Sequence of the first protein:
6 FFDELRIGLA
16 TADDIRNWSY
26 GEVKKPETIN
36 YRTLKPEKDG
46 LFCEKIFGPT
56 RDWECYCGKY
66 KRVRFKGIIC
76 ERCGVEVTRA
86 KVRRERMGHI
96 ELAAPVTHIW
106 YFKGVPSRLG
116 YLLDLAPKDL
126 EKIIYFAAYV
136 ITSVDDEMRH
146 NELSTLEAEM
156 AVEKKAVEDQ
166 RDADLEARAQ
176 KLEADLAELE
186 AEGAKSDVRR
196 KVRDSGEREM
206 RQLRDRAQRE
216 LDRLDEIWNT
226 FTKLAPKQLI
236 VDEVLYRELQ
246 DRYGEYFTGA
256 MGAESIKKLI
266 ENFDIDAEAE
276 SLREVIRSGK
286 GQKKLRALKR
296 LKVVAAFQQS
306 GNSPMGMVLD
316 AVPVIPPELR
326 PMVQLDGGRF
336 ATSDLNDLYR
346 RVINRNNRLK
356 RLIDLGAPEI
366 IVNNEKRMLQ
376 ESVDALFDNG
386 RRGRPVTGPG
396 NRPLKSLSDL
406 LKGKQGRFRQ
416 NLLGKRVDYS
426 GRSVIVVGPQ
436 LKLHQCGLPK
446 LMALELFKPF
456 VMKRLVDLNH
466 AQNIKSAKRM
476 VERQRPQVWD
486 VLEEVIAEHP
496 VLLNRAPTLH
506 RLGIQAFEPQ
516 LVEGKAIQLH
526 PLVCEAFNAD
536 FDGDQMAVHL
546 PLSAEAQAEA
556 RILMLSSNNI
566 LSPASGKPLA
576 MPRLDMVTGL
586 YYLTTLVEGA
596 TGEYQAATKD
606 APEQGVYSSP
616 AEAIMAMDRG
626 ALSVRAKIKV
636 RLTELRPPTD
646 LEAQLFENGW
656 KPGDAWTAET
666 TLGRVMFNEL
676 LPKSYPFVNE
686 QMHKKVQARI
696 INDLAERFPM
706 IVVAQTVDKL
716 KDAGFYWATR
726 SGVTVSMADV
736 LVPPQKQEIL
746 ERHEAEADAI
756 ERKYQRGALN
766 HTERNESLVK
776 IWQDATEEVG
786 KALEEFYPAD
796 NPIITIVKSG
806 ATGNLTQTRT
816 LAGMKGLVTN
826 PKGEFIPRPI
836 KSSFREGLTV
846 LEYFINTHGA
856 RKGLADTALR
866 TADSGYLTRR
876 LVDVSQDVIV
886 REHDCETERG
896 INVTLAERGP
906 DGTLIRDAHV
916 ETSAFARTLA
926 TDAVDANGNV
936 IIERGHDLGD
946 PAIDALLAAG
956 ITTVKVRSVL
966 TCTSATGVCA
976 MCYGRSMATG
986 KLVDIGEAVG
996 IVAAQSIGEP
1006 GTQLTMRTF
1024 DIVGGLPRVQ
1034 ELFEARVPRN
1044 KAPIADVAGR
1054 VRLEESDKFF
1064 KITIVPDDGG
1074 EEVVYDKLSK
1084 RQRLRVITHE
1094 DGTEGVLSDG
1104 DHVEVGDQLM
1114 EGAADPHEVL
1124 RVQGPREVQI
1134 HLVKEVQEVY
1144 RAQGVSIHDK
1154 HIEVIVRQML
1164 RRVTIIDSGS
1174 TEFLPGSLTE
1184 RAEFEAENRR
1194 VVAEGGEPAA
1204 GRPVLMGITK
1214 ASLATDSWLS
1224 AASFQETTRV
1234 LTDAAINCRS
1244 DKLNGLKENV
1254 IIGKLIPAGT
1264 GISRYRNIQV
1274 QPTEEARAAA

Interface contacts:
Residue A763 in the first protein contacts residue L102 in the second protein (closest heavy-atom distance 3.7 Å).
Residue D237 in the first protein contacts residue S309 in the second protein (closest heavy-atom distance 2.9 Å).
Residue Q778 in the first protein contacts residue R34 in the second protein (closest heavy-atom distance 3.4 Å).
Residue K1083 in the first protein contacts residue N68 in the second protein (closest heavy-atom distance 3.4 Å).
Residue I755 in the first protein is in contact with residue F97 in the second protein (closest heavy-atom distance 3.8 Å).
Residue R761 in the first protein is in contact with residue E98 in the second protein (closest heavy-atom distance 3.7 Å).
Residue L290 in the first protein is in contact with residue E462 in the second protein (closest heavy-atom distance 3.7 Å).
Residue E1058 in the first protein is in contact with residue L132 in the second protein (closest heavy-atom distance 3.4 Å).
Residue F1062 in the first protein is in contact with residue E512 in the second protein (closest heavy-atom distance 3.7 Å).
Residue G762 in the first protein is in contact with residue A106 in the second protein (closest heavy-atom distance 3.8 Å).
Residue K123 in the first protein contacts residue V378 in the second protein (closest heavy-atom distance 3.7 Å).
Residue R1042 in the first protein contacts residue Q505 in the second protein (closest heavy-atom distance 3.2 Å).
Residue G1179 in the first protein is in contact with residue V470 in the second protein (closest heavy-atom distance 3.4 Å).
Residue A1145 in the first protein is in contact with residue L39 in the second protein (closest heavy-atom distance 3.4 Å).
Residue I1025 in the first protein interacts with residue A57 in the second protein (closest heavy-atom distance 3.6 Å).
Residue K758 in the first protein is in contact with residue F97 in the second protein (closest heavy-atom distance 3.0 Å).
Residue D779 in the first protein interacts with residue R34 in the second protein (closest heavy-atom distance 2.6 Å).
Residue K758 in the first protein is in contact with residue D96 in the second protein (closest heavy-atom distance 3.4 Å).
Residue T1167 in the first protein contacts residue A468 in the second protein (closest heavy-atom distance 3.5 Å).
Residue G762 in the first protein is in contact with residue M108 in the second protein (closest heavy-atom distance 3.0 Å).
Residue K1083 in the first protein interacts with residue L132 in the second protein (closest heavy-atom distance 3.6 Å).
Residue T824 in the first protein is in contact with residue A51 in the second protein (closest heavy-atom distance 3.5 Å).
Residue E768 in the first protein contacts residue F91 in the second protein (closest heavy-atom distance 3.8 Å).
Residue E768 in the first protein contacts residue D103 in the second protein (closest heavy-atom distance 3.8 Å).
Residue R1205 in the first protein contacts residue A467 in the second protein (closest heavy-atom distance 2.7 Å).
Residue A1145 in the first protein is in contact with residue R40 in the second protein (closest heavy-atom distance 3.3 Å).
Residue Q287 in the first protein is in contact with residue E459 in the second protein (closest heavy-atom distance 3.0 Å).
Residue N765 in the first protein is in contact with residue R105 in the second protein (closest heavy-atom distance 3.8 Å).
Residue A763 in the first protein interacts with residue F91 in the second protein (closest heavy-atom distance 3.6 Å).
Residue S1082 in the first protein interacts with residue E509 in the second protein (closest heavy-atom distance 3.4 Å).
Residue G762 in the first protein interacts with residue P107 in the second protein (closest heavy-atom distance 3.4 Å).
Residue V1026 in the first protein interacts with residue V53 in the second protein (closest heavy-atom distance 3.8 Å).
Residue R1232 in the first protein interacts with residue L473 in the second protein (closest heavy-atom distance 3.3 Å).
Residue R865 in the first protein is in contact with residue D50 in the second protein (closest heavy-atom distance 2.4 Å).
Residue F830 in the first protein contacts residue E52 in the second protein (closest heavy-atom distance 3.8 Å).
Residue G828 in the first protein interacts with residue A51 in the second protein (closest heavy-atom distance 3.6 Å).
Residue R761 in the first protein contacts residue M108 in the second protein (closest heavy-atom distance 3.8 Å).
Residue Q1008 in the first protein contacts residue R49 in the second protein (closest heavy-atom distance 2.8 Å).
Residue N809 in the first protein interacts with residue G43 in the second protein (closest heavy-atom distance 2.8 Å).
Residue Q1146 in the first protein contacts residue L39 in the second protein (closest heavy-atom distance 3.5 Å).
Residue L764 in the first protein interacts with residue F91 in the second protein (closest heavy-atom distance 3.7 Å).
Residue A754 in the first protein contacts residue D96 in the second protein (closest heavy-atom distance 3.1 Å).
Residue L293 in the first protein is in contact with residue Y466 in the second protein (closest heavy-atom distance 3.7 Å).
Residue K775 in the first protein interacts with residue E27 in the second protein (closest heavy-atom distance 3.2 Å).
Residue E768 in the first protein interacts with residue G89 in the second protein (closest heavy-atom distance 2.7 Å).
Residue E751 in the first protein is in contact with residue R93 in the second protein (closest heavy-atom distance 3.2 Å).
Residue R757 in the first protein contacts residue D96 in the second protein (closest heavy-atom distance 3.1 Å).
Residue R1084 in the first protein contacts residue E509 in the second protein (closest heavy-atom distance 2.6 Å).
Residue R1086 in the first protein interacts with residue R28 in the second protein (closest heavy-atom distance 2.7 Å).
Residue Q1146 in the first protein is in contact with residue R49 in the second protein (closest heavy-atom distance 3.3 Å).
Residue D779 in the first protein is in contact with residue R93 in the second protein (closest heavy-atom distance 3.1 Å).
Residue A763 in the first protein contacts residue M108 in the second protein (closest heavy-atom distance 3.7 Å).
Residue I776 in the first protein contacts residue F97 in the second protein (closest heavy-atom distance 3.7 Å).
Residue L1181 in the first protein is in contact with residue L471 in the second protein (closest heavy-atom distance 3.8 Å).
Residue Q778 in the first protein contacts residue E52 in the second protein (closest heavy-atom distance 3.5 Å).
Residue E771 in the first protein contacts residue R62 in the second protein (closest heavy-atom distance 3.4 Å).
Residue G858 in the first protein contacts residue V47 in the second protein (closest heavy-atom distance 3.4 Å).
Residue R1012 in the first protein is in contact with residue R54 in the second protein (closest heavy-atom distance 3.7 Å).
Residue I1025 in the first protein is in contact with residue Y35 in the second protein (closest heavy-atom distance 3.3 Å).
Residue K289 in the first protein is in contact with residue Y466 in the second protein (closest heavy-atom distance 3.8 Å).

Sequence of the second protein:
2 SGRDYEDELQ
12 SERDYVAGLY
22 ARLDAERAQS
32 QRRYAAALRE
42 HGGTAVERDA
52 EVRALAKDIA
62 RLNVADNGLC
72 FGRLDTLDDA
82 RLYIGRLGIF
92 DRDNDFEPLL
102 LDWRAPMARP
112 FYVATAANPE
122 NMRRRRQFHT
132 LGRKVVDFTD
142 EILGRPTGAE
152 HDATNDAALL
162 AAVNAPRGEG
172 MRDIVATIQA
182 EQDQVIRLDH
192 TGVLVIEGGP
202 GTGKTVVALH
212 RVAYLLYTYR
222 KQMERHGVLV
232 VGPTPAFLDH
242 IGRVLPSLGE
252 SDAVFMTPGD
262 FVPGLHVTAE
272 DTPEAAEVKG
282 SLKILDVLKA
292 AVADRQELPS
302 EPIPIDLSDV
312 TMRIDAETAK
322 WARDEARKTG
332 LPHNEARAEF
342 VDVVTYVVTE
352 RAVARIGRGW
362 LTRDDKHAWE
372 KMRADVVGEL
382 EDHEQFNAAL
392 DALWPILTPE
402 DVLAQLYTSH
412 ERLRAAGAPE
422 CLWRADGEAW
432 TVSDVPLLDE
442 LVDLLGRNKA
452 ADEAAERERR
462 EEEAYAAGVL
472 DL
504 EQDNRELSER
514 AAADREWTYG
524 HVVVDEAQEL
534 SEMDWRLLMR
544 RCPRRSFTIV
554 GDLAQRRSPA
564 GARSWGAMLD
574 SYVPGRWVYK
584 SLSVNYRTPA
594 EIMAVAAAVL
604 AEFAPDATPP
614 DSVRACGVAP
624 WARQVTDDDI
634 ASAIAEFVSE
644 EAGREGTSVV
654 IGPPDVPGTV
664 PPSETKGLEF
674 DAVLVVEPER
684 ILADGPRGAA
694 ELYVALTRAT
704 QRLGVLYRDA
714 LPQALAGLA

This data describes a binding interaction between two proteins.